Sequence of protein 1:
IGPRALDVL

Sequence of protein 2:
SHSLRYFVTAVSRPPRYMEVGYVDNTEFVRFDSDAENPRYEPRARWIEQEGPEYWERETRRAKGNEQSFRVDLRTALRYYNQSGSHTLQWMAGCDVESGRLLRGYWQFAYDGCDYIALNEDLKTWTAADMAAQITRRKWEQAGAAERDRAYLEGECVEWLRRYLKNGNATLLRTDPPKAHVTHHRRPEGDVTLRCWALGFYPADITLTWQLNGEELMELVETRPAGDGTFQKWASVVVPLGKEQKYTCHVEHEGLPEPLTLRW

The following describes two proteins that form a bound complex.

Contacts between the two chains:
Residue R155 in protein 2 is in contact with residue L6 in protein 1 (closest heavy-atom distance 4.2 Å).
Residue E58 in protein 2 is in contact with residue I1 in protein 1 (closest heavy-atom distance 4.9 Å).
Residue F116 in protein 2 interacts with residue A5 in protein 1 (closest heavy-atom distance 4.7 Å).
Residue W97 in protein 2 interacts with residue A5 in protein 1 (closest heavy-atom distance 3.7 Å).
Residue Y7 in protein 2 contacts residue I1 in protein 1 (closest heavy-atom distance 4.9 Å).
Residue A99 in protein 2 contacts residue P3 in protein 1 (closest heavy-atom distance 4.0 Å).
Residue E63 in protein 2 contacts residue I1 in protein 1 (closest heavy-atom distance 3.4 Å).
Residue W114 in protein 2 contacts residue R4 in protein 1 (closest heavy-atom distance 3.2 Å).
Residue K146 in protein 2 interacts with residue V8 in protein 1 (closest heavy-atom distance 4.5 Å).
Residue N70 in protein 2 interacts with residue R4 in protein 1 (closest heavy-atom distance 2.9 Å).
Residue Y84 in protein 2 is in contact with residue L9 in protein 1 (closest heavy-atom distance 2.6 Å).
Residue W114 in protein 2 is in contact with residue P3 in protein 1 (closest heavy-atom distance 3.8 Å).
Residue Y7 in protein 2 interacts with residue P3 in protein 1 (closest heavy-atom distance 3.4 Å).
Residue W97 in protein 2 contacts residue P3 in protein 1 (closest heavy-atom distance 3.5 Å).
Residue Y7 in protein 2 interacts with residue G2 in protein 1 (closest heavy-atom distance 4.0 Å).
Residue N70 in protein 2 contacts residue P3 in protein 1 (closest heavy-atom distance 3.0 Å).
Residue R66 in protein 2 interacts with residue P3 in protein 1 (closest heavy-atom distance 2.8 Å).
Residue D77 in protein 2 contacts residue L9 in protein 1 (closest heavy-atom distance 3.0 Å).
Residue T143 in protein 2 is in contact with residue L9 in protein 1 (closest heavy-atom distance 2.8 Å).
Residue W147 in protein 2 contacts residue L9 in protein 1 (closest heavy-atom distance 3.9 Å).
Residue K146 in protein 2 contacts residue L9 in protein 1 (closest heavy-atom distance 3.2 Å).
Residue Y159 in protein 2 is in contact with residue P3 in protein 1 (closest heavy-atom distance 3.6 Å).
Residue A152 in protein 2 is in contact with residue D7 in protein 1 (closest heavy-atom distance 3.6 Å).
Residue Y159 in protein 2 is in contact with residue G2 in protein 1 (closest heavy-atom distance 3.5 Å).
Residue Y59 in protein 2 is in contact with residue I1 in protein 1 (closest heavy-atom distance 3.7 Å).
Residue N70 in protein 2 is in contact with residue A5 in protein 1 (closest heavy-atom distance 3.0 Å).
Residue E163 in protein 2 is in contact with residue I1 in protein 1 (closest heavy-atom distance 2.6 Å).
Residue V76 in protein 2 contacts residue V8 in protein 1 (closest heavy-atom distance 4.3 Å).
Residue I142 in protein 2 is in contact with residue L9 in protein 1 (closest heavy-atom distance 4.8 Å).
Residue E163 in protein 2 is in contact with residue G2 in protein 1 (closest heavy-atom distance 4.6 Å).
Residue D156 in protein 2 contacts residue R4 in protein 1 (closest heavy-atom distance 4.8 Å).
Residue T143 in protein 2 contacts residue V8 in protein 1 (closest heavy-atom distance 4.5 Å).
Residue L95 in protein 2 contacts residue L9 in protein 1 (closest heavy-atom distance 4.3 Å).
Residue F74 in protein 2 is in contact with residue A5 in protein 1 (closest heavy-atom distance 3.9 Å).
Residue S73 in protein 2 contacts residue V8 in protein 1 (closest heavy-atom distance 3.9 Å).
Residue D77 in protein 2 is in contact with residue D7 in protein 1 (closest heavy-atom distance 4.7 Å).
Residue C164 in protein 2 contacts residue I1 in protein 1 (closest heavy-atom distance 5.0 Å).
Residue Y171 in protein 2 contacts residue I1 in protein 1 (closest heavy-atom distance 3.6 Å).
Residue Y123 in protein 2 is in contact with residue L9 in protein 1 (closest heavy-atom distance 3.6 Å).
Residue R66 in protein 2 is in contact with residue R4 in protein 1 (closest heavy-atom distance 4.0 Å).
Residue T80 in protein 2 interacts with residue L9 in protein 1 (closest heavy-atom distance 4.1 Å).
Residue W147 in protein 2 interacts with residue D7 in protein 1 (closest heavy-atom distance 3.4 Å).
Residue G69 in protein 2 is in contact with residue R4 in protein 1 (closest heavy-atom distance 3.4 Å).
Residue D77 in protein 2 is in contact with residue V8 in protein 1 (closest heavy-atom distance 3.2 Å).
Residue W114 in protein 2 contacts residue A5 in protein 1 (closest heavy-atom distance 4.2 Å).
Residue W97 in protein 2 contacts residue R4 in protein 1 (closest heavy-atom distance 4.1 Å).
Residue E63 in protein 2 interacts with residue G2 in protein 1 (closest heavy-atom distance 3.4 Å).
Residue R155 in protein 2 is in contact with residue D7 in protein 1 (closest heavy-atom distance 2.8 Å).
Residue Y159 in protein 2 is in contact with residue I1 in protein 1 (closest heavy-atom distance 3.5 Å).
Residue R66 in protein 2 interacts with residue G2 in protein 1 (closest heavy-atom distance 3.3 Å).
Residue S73 in protein 2 interacts with residue A5 in protein 1 (closest heavy-atom distance 3.3 Å).
Residue A81 in protein 2 interacts with residue L9 in protein 1 (closest heavy-atom distance 4.3 Å).
Residue A150 in protein 2 is in contact with residue D7 in protein 1 (closest heavy-atom distance 3.8 Å).
Residue W147 in protein 2 is in contact with residue V8 in protein 1 (closest heavy-atom distance 2.7 Å).
Residue R62 in protein 2 is in contact with residue I1 in protein 1 (closest heavy-atom distance 3.8 Å).
Residue S73 in protein 2 is in contact with residue R4 in protein 1 (closest heavy-atom distance 2.9 Å).
Residue D156 in protein 2 contacts residue D7 in protein 1 (closest heavy-atom distance 4.4 Å).
Residue W167 in protein 2 interacts with residue I1 in protein 1 (closest heavy-atom distance 3.8 Å).
Residue S73 in protein 2 contacts residue L6 in protein 1 (closest heavy-atom distance 4.5 Å).